Sequence of chain A:
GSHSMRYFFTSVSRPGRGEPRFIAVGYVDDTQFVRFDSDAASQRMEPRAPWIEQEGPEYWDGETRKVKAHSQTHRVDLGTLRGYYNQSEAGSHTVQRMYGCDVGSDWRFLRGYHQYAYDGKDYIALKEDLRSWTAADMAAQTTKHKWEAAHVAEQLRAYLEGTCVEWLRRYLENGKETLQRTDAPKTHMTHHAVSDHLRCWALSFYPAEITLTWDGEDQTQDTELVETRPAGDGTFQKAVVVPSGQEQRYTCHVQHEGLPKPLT

The following describes two proteins that form a bound complex.

Contacts between the two chains:
Residue Q155 in chain A contacts residue F3 in chain B (closest heavy-atom distance 3.8 Å).
Residue T80 in chain A is in contact with residue V9 in chain B (closest heavy-atom distance 3.3 Å).
Residue Y116 in chain A interacts with residue V7 in chain B (closest heavy-atom distance 3.2 Å).
Residue Q155 in chain A contacts residue Y5 in chain B (closest heavy-atom distance 4.8 Å).
Residue T73 in chain A contacts residue V7 in chain B (closest heavy-atom distance 2.2 Å).
Residue Y171 in chain A contacts residue L1 in chain B (closest heavy-atom distance 3.2 Å).
Residue V67 in chain A is in contact with residue L2 in chain B (closest heavy-atom distance 3.5 Å).
Residue H70 in chain A contacts residue F3 in chain B (closest heavy-atom distance 3.5 Å).
Residue Y116 in chain A interacts with residue V9 in chain B (closest heavy-atom distance 4.2 Å).
Residue W147 in chain A is in contact with residue V9 in chain B (closest heavy-atom distance 3.4 Å).
Residue W167 in chain A interacts with residue L1 in chain B (closest heavy-atom distance 3.6 Å).
Residue T143 in chain A contacts residue V9 in chain B (closest heavy-atom distance 2.3 Å).
Residue Y99 in chain A contacts residue F3 in chain B (closest heavy-atom distance 3.5 Å).
Residue H70 in chain A contacts residue L2 in chain B (closest heavy-atom distance 3.5 Å).
Residue R97 in chain A is in contact with residue V7 in chain B (closest heavy-atom distance 4.5 Å).
Residue W147 in chain A contacts residue Y8 in chain B (closest heavy-atom distance 2.6 Å).
Residue K66 in chain A contacts residue G4 in chain B (closest heavy-atom distance 3.4 Å).
Residue F9 in chain A interacts with residue L2 in chain B (closest heavy-atom distance 4.2 Å).
Residue V152 in chain A interacts with residue Y5 in chain B (closest heavy-atom distance 2.9 Å).
Residue Y159 in chain A interacts with residue L2 in chain B (closest heavy-atom distance 4.0 Å).
Residue Y7 in chain A contacts residue L2 in chain B (closest heavy-atom distance 3.5 Å).
Residue Y116 in chain A interacts with residue Y8 in chain B (closest heavy-atom distance 4.9 Å).
Residue K146 in chain A interacts with residue Y8 in chain B (closest heavy-atom distance 2.2 Å).
Residue K66 in chain A interacts with residue L2 in chain B (closest heavy-atom distance 3.1 Å).
Residue Y7 in chain A is in contact with residue L1 in chain B (closest heavy-atom distance 3.3 Å).
Residue K146 in chain A contacts residue V9 in chain B (closest heavy-atom distance 4.9 Å).
Residue F33 in chain A interacts with residue L1 in chain B (closest heavy-atom distance 4.9 Å).
Residue Y159 in chain A contacts residue L1 in chain B (closest heavy-atom distance 2.4 Å).
Residue T73 in chain A contacts residue P6 in chain B (closest heavy-atom distance 4.7 Å).
Residue L156 in chain A is in contact with residue Y5 in chain B (closest heavy-atom distance 5.0 Å).
Residue Y59 in chain A interacts with residue L1 in chain B (closest heavy-atom distance 3.2 Å).
Residue E63 in chain A interacts with residue L1 in chain B (closest heavy-atom distance 2.9 Å).
Residue L156 in chain A interacts with residue F3 in chain B (closest heavy-atom distance 3.4 Å).
Residue D77 in chain A interacts with residue Y8 in chain B (closest heavy-atom distance 3.5 Å).
Residue Y99 in chain A interacts with residue L2 in chain B (closest heavy-atom distance 3.5 Å).
Residue D77 in chain A interacts with residue V9 in chain B (closest heavy-atom distance 2.9 Å).
Residue T73 in chain A interacts with residue Y8 in chain B (closest heavy-atom distance 3.7 Å).
Residue T143 in chain A interacts with residue Y8 in chain B (closest heavy-atom distance 4.6 Å).
Residue L81 in chain A is in contact with residue V9 in chain B (closest heavy-atom distance 3.8 Å).
Residue K66 in chain A contacts residue F3 in chain B (closest heavy-atom distance 3.2 Å).
Residue E63 in chain A contacts residue L2 in chain B (closest heavy-atom distance 2.5 Å).
Residue Y159 in chain A contacts residue F3 in chain B (closest heavy-atom distance 3.3 Å).
Residue T163 in chain A is in contact with residue L1 in chain B (closest heavy-atom distance 4.7 Å).
Residue D77 in chain A contacts residue V7 in chain B (closest heavy-atom distance 3.9 Å).
Residue W147 in chain A interacts with residue V7 in chain B (closest heavy-atom distance 4.2 Å).
Residue C164 in chain A interacts with residue L1 in chain B (closest heavy-atom distance 4.7 Å).

Sequence of chain B:
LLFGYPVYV